Sequence of the first protein:
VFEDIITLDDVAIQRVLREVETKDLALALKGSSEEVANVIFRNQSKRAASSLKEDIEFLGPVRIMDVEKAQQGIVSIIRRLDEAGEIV

Interface contacts:
Residue R92 in the second protein interacts with residue T34 in the first protein (closest heavy-atom distance 3.7 Å).
Residue R93 in the second protein interacts with residue F70 in the first protein (closest heavy-atom distance 3.2 Å).
Residue N236 in the second protein interacts with residue T34 in the first protein (closest heavy-atom distance 4.7 Å).
Residue R238 in the second protein is in contact with residue S63 in the first protein (closest heavy-atom distance 5.0 Å).
Residue R92 in the second protein contacts residue D67 in the first protein (closest heavy-atom distance 4.5 Å).
Residue N236 in the second protein is in contact with residue S63 in the first protein (closest heavy-atom distance 4.2 Å).
Residue R92 in the second protein interacts with residue K35 in the first protein (closest heavy-atom distance 3.5 Å).
Residue R238 in the second protein interacts with residue R59 in the first protein (closest heavy-atom distance 4.0 Å).

Sequence of the second protein:
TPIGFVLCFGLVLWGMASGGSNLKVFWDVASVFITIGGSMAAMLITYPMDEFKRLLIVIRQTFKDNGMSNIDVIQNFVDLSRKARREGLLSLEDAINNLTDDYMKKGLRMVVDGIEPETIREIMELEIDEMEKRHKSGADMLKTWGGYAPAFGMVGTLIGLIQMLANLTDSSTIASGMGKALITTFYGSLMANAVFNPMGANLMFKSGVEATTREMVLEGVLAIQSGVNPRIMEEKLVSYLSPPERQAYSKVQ

The following describes two proteins that form a bound complex.